Sequence of chain B:
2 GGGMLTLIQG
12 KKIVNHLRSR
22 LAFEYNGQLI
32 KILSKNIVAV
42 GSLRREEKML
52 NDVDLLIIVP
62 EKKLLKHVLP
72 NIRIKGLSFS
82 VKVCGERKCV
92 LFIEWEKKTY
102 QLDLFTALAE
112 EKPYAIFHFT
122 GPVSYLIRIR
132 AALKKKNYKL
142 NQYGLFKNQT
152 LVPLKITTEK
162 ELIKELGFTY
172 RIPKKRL

These two protein chains interact to form a complex.

Sequence of chain A:
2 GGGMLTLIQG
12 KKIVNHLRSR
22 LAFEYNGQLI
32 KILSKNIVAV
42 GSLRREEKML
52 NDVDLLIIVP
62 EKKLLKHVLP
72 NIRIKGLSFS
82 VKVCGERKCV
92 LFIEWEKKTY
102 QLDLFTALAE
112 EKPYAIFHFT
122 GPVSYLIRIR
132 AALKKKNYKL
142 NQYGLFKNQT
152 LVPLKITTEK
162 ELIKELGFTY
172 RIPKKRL

Contacts between the two chains:
Residue V84 in chain B contacts residue K83 in chain A (closest heavy-atom distance 4.1 Å).
Residue K83 in chain B contacts residue V84 in chain A (closest heavy-atom distance 4.1 Å).
Residue K83 in chain B contacts residue K83 in chain A (closest heavy-atom distance 3.5 Å).